This data describes a binding interaction between two proteins.

Sequence of chain B:
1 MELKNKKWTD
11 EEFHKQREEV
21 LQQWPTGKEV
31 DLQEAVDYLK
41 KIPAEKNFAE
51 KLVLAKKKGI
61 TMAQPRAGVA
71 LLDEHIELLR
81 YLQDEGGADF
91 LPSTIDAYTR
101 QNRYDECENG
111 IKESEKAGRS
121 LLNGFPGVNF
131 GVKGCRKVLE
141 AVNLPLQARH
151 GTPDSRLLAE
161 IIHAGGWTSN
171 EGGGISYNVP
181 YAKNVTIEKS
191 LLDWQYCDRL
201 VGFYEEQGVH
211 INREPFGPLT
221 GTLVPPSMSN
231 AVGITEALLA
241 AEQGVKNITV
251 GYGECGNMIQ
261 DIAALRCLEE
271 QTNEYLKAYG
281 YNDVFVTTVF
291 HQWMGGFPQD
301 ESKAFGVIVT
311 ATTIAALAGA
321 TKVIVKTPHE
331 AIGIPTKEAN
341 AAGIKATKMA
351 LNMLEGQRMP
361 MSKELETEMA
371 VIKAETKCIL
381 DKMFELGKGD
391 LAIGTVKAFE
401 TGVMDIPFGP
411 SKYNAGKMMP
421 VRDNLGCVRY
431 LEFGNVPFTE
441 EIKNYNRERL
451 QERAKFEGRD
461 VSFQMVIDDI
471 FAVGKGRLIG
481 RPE

Interface contacts:
Residue E355 in chain B interacts with residue I479 in chain A (closest heavy-atom distance 3.8 Å).
Residue T310 in chain B interacts with residue T313 in chain A (closest heavy-atom distance 3.5 Å).
Residue S302 in chain B interacts with residue A346 in chain A (closest heavy-atom distance 3.5 Å).
Residue V309 in chain B is in contact with residue G306 in chain A (closest heavy-atom distance 3.7 Å).
Residue V309 in chain B interacts with residue T310 in chain A (closest heavy-atom distance 3.7 Å).
Residue E355 in chain B interacts with residue R477 in chain A (closest heavy-atom distance 2.8 Å).
Residue M359 in chain B is in contact with residue M359 in chain A (closest heavy-atom distance 3.5 Å).
Residue N352 in chain B is in contact with residue L478 in chain A (closest heavy-atom distance 3.2 Å).
Residue F305 in chain B is in contact with residue F305 in chain A (closest heavy-atom distance 3.5 Å).
Residue A346 in chain B interacts with residue S302 in chain A (closest heavy-atom distance 3.5 Å).
Residue K345 in chain B interacts with residue D300 in chain A (closest heavy-atom distance 2.5 Å).
Residue D300 in chain B is in contact with residue K345 in chain A (closest heavy-atom distance 3.0 Å).
Residue V307 in chain B is in contact with residue M349 in chain A (closest heavy-atom distance 3.8 Å).
Residue M353 in chain B contacts residue V473 in chain A (closest heavy-atom distance 3.9 Å).
Residue G476 in chain B contacts residue M349 in chain A (closest heavy-atom distance 3.5 Å).
Residue M349 in chain B is in contact with residue K303 in chain A (closest heavy-atom distance 3.3 Å).
Residue L317 in chain B is in contact with residue M258 in chain A (closest heavy-atom distance 3.7 Å).
Residue L478 in chain B contacts residue N352 in chain A (closest heavy-atom distance 3.2 Å).
Residue M349 in chain B is in contact with residue R477 in chain A (closest heavy-atom distance 3.7 Å).
Residue I479 in chain B interacts with residue E355 in chain A (closest heavy-atom distance 3.7 Å).
Residue Q357 in chain B interacts with residue N257 in chain A (closest heavy-atom distance 3.5 Å).
Residue N257 in chain B interacts with residue Q357 in chain A (closest heavy-atom distance 3.5 Å).
Residue E364 in chain B is in contact with residue P360 in chain A (closest heavy-atom distance 3.3 Å).
Residue S302 in chain B is in contact with residue F305 in chain A (closest heavy-atom distance 3.8 Å).
Residue T310 in chain B contacts residue V309 in chain A (closest heavy-atom distance 3.7 Å).
Residue Q357 in chain B is in contact with residue M258 in chain A (closest heavy-atom distance 2.9 Å).
Residue L478 in chain B is in contact with residue M353 in chain A (closest heavy-atom distance 3.6 Å).
Residue A342 in chain B contacts residue S302 in chain A (closest heavy-atom distance 3.3 Å).
Residue L425 in chain B is in contact with residue G356 in chain A (closest heavy-atom distance 3.4 Å).
Residue G476 in chain B contacts residue N352 in chain A (closest heavy-atom distance 3.4 Å).
Residue P360 in chain B is in contact with residue E364 in chain A (closest heavy-atom distance 3.3 Å).
Residue M258 in chain B is in contact with residue Q357 in chain A (closest heavy-atom distance 3.0 Å).
Residue T313 in chain B is in contact with residue T313 in chain A (closest heavy-atom distance 3.9 Å).
Residue T313 in chain B is in contact with residue T310 in chain A (closest heavy-atom distance 3.4 Å).
Residue K303 in chain B interacts with residue M349 in chain A (closest heavy-atom distance 3.4 Å).
Residue N352 in chain B interacts with residue R477 in chain A (closest heavy-atom distance 3.6 Å).
Residue R477 in chain B is in contact with residue M349 in chain A (closest heavy-atom distance 3.8 Å).
Residue R481 in chain B interacts with residue E355 in chain A (closest heavy-atom distance 3.0 Å).
Residue G256 in chain B contacts residue Q357 in chain A (closest heavy-atom distance 3.3 Å).
Residue M353 in chain B interacts with residue L478 in chain A (closest heavy-atom distance 3.6 Å).
Residue V473 in chain B contacts residue M353 in chain A (closest heavy-atom distance 3.7 Å).
Residue R477 in chain B contacts residue N352 in chain A (closest heavy-atom distance 3.7 Å).
Residue V473 in chain B contacts residue M349 in chain A (closest heavy-atom distance 3.6 Å).
Residue S362 in chain B interacts with residue M361 in chain A (closest heavy-atom distance 3.2 Å).
Residue M349 in chain B is in contact with residue G476 in chain A (closest heavy-atom distance 3.4 Å).
Residue S362 in chain B is in contact with residue P360 in chain A (closest heavy-atom distance 3.3 Å).
Residue M258 in chain B interacts with residue L317 in chain A (closest heavy-atom distance 3.7 Å).
Residue M349 in chain B contacts residue V473 in chain A (closest heavy-atom distance 3.5 Å).
Residue S302 in chain B interacts with residue A342 in chain A (closest heavy-atom distance 3.2 Å).
Residue V309 in chain B is in contact with residue V309 in chain A (closest heavy-atom distance 3.5 Å).
Residue E355 in chain B interacts with residue R481 in chain A (closest heavy-atom distance 3.0 Å).
Residue G356 in chain B interacts with residue L425 in chain A (closest heavy-atom distance 3.6 Å).
Residue A350 in chain B is in contact with residue T310 in chain A (closest heavy-atom distance 3.5 Å).
Residue P360 in chain B is in contact with residue S362 in chain A (closest heavy-atom distance 3.1 Å).
Residue Q357 in chain B contacts residue G256 in chain A (closest heavy-atom distance 3.3 Å).
Residue M361 in chain B contacts residue S362 in chain A (closest heavy-atom distance 3.1 Å).
Residue T310 in chain B is in contact with residue A350 in chain A (closest heavy-atom distance 3.6 Å).
Residue R477 in chain B contacts residue E355 in chain A (closest heavy-atom distance 2.7 Å).
Residue G306 in chain B is in contact with residue V309 in chain A (closest heavy-atom distance 3.8 Å).
Residue N352 in chain B interacts with residue G476 in chain A (closest heavy-atom distance 3.2 Å).

Sequence of chain A:
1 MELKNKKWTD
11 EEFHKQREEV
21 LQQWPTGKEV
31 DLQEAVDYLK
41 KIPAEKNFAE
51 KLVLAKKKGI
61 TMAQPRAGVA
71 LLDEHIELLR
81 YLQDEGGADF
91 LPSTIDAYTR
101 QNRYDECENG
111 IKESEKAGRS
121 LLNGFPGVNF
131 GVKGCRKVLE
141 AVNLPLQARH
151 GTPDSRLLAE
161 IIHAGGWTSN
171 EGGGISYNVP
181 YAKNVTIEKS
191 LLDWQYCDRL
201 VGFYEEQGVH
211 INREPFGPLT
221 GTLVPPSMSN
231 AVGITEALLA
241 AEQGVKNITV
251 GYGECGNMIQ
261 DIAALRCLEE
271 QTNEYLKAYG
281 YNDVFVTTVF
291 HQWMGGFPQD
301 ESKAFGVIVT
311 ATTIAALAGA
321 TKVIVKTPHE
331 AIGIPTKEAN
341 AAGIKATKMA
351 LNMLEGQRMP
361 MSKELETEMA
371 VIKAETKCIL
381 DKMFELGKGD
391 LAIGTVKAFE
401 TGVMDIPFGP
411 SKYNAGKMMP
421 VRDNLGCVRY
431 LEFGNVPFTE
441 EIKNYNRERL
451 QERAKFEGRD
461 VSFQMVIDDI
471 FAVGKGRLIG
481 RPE